Sequence of the first protein:
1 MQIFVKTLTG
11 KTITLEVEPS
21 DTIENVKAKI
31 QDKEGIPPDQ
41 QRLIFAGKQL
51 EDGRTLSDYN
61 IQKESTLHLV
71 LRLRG

The following describes two proteins that form a bound complex.

Sequence of the second protein:
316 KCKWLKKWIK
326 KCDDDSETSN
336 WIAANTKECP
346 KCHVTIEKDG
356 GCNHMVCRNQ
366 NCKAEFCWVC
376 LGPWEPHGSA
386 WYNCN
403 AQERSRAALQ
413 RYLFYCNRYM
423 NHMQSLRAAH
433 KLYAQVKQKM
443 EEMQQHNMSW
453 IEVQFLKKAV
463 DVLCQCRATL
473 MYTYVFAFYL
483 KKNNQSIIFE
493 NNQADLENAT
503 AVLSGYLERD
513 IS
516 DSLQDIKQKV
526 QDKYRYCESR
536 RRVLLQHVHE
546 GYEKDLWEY

Residue-level contacts at the interface:
Residue E352 in the second protein interacts with residue R72 in the first protein (closest heavy-atom distance 3.9 Å).
Residue K326 in the second protein contacts residue K48 in the first protein (closest heavy-atom distance 4.2 Å).
Residue K326 in the second protein is in contact with residue A46 in the first protein (closest heavy-atom distance 4.0 Å).
Residue W336 in the second protein contacts residue I44 in the first protein (closest heavy-atom distance 3.2 Å).
Residue R363 in the second protein contacts residue Q40 in the first protein (closest heavy-atom distance 4.3 Å).
Residue V361 in the second protein is in contact with residue G75 in the first protein (closest heavy-atom distance 4.8 Å).
Residue I351 in the second protein contacts residue L71 in the first protein (closest heavy-atom distance 3.8 Å).
Residue T333 in the second protein contacts residue I44 in the first protein (closest heavy-atom distance 4.4 Å).
Residue W336 in the second protein interacts with residue R42 in the first protein (closest heavy-atom distance 4.7 Å).
Residue E352 in the second protein contacts residue V70 in the first protein (closest heavy-atom distance 3.4 Å).
Residue M360 in the second protein is in contact with residue L73 in the first protein (closest heavy-atom distance 4.3 Å).
Residue I351 in the second protein interacts with residue L73 in the first protein (closest heavy-atom distance 3.6 Å).
Residue D328 in the second protein is in contact with residue A46 in the first protein (closest heavy-atom distance 3.5 Å).
Residue T341 in the second protein contacts residue V70 in the first protein (closest heavy-atom distance 3.8 Å).
Residue D354 in the second protein contacts residue R74 in the first protein (closest heavy-atom distance 3.3 Å).
Residue M360 in the second protein contacts residue G75 in the first protein (closest heavy-atom distance 3.8 Å).
Residue D354 in the second protein contacts residue L73 in the first protein (closest heavy-atom distance 2.9 Å).
Residue D354 in the second protein is in contact with residue R72 in the first protein (closest heavy-atom distance 3.1 Å).
Residue D328 in the second protein interacts with residue T66 in the first protein (closest heavy-atom distance 3.7 Å).
Residue W336 in the second protein contacts residue G47 in the first protein (closest heavy-atom distance 4.3 Å).
Residue T350 in the second protein interacts with residue L71 in the first protein (closest heavy-atom distance 4.2 Å).
Residue I351 in the second protein interacts with residue V70 in the first protein (closest heavy-atom distance 4.0 Å).
Residue V361 in the second protein is in contact with residue L73 in the first protein (closest heavy-atom distance 3.7 Å).
Residue E332 in the second protein contacts residue G47 in the first protein (closest heavy-atom distance 4.1 Å).
Residue T350 in the second protein interacts with residue V70 in the first protein (closest heavy-atom distance 3.8 Å).
Residue Y414 in the second protein is in contact with residue A46 in the first protein (closest heavy-atom distance 3.4 Å).
Residue T333 in the second protein interacts with residue H68 in the first protein (closest heavy-atom distance 4.2 Å).
Residue D328 in the second protein interacts with residue G47 in the first protein (closest heavy-atom distance 4.6 Å).
Residue M422 in the second protein contacts residue N60 in the first protein (closest heavy-atom distance 4.6 Å).
Residue T333 in the second protein is in contact with residue F45 in the first protein (closest heavy-atom distance 4.6 Å).
Residue C327 in the second protein is in contact with residue F45 in the first protein (closest heavy-atom distance 4.6 Å).
Residue N364 in the second protein is in contact with residue L71 in the first protein (closest heavy-atom distance 4.6 Å).
Residue E352 in the second protein is in contact with residue R42 in the first protein (closest heavy-atom distance 2.9 Å).
Residue T350 in the second protein is in contact with residue K6 in the first protein (closest heavy-atom distance 4.7 Å).
Residue M422 in the second protein contacts residue D58 in the first protein (closest heavy-atom distance 3.8 Å).
Residue C362 in the second protein contacts residue L73 in the first protein (closest heavy-atom distance 3.6 Å).
Residue V349 in the second protein contacts residue L71 in the first protein (closest heavy-atom distance 4.5 Å).
Residue M360 in the second protein contacts residue R74 in the first protein (closest heavy-atom distance 4.7 Å).
Residue L411 in the second protein interacts with residue G47 in the first protein (closest heavy-atom distance 4.4 Å).
Residue T333 in the second protein contacts residue A46 in the first protein (closest heavy-atom distance 3.9 Å).
Residue M422 in the second protein contacts residue K48 in the first protein (closest heavy-atom distance 3.5 Å).
Residue Q426 in the second protein interacts with residue D58 in the first protein (closest heavy-atom distance 3.8 Å).
Residue C357 in the second protein interacts with residue R74 in the first protein (closest heavy-atom distance 4.2 Å).
Residue T333 in the second protein contacts residue G47 in the first protein (closest heavy-atom distance 3.8 Å).
Residue K353 in the second protein is in contact with residue L73 in the first protein (closest heavy-atom distance 4.8 Å).
Residue K326 in the second protein interacts with residue F45 in the first protein (closest heavy-atom distance 4.7 Å).
Residue E352 in the second protein contacts residue L73 in the first protein (closest heavy-atom distance 3.8 Å).
Residue D328 in the second protein interacts with residue F45 in the first protein (closest heavy-atom distance 3.5 Å).
Residue C327 in the second protein is in contact with residue T66 in the first protein (closest heavy-atom distance 4.4 Å).
Residue D329 in the second protein interacts with residue A46 in the first protein (closest heavy-atom distance 4.2 Å).
Residue T350 in the second protein contacts residue L8 in the first protein (closest heavy-atom distance 4.5 Å).
Residue H359 in the second protein is in contact with residue G75 in the first protein (closest heavy-atom distance 3.3 Å).
Residue C357 in the second protein is in contact with residue G75 in the first protein (closest heavy-atom distance 4.3 Å).
Residue E352 in the second protein contacts residue L71 in the first protein (closest heavy-atom distance 3.3 Å).
Residue C418 in the second protein is in contact with residue K48 in the first protein (closest heavy-atom distance 2.8 Å).
Residue G355 in the second protein interacts with residue R74 in the first protein (closest heavy-atom distance 3.6 Å).
Residue T350 in the second protein is in contact with residue L69 in the first protein (closest heavy-atom distance 3.6 Å).
Residue V349 in the second protein is in contact with residue L8 in the first protein (closest heavy-atom distance 3.2 Å).
Residue R363 in the second protein interacts with residue L73 in the first protein (closest heavy-atom distance 3.7 Å).
Residue W336 in the second protein interacts with residue V70 in the first protein (closest heavy-atom distance 4.5 Å).